This data describes a binding interaction between two proteins.

Sequence of chain B:
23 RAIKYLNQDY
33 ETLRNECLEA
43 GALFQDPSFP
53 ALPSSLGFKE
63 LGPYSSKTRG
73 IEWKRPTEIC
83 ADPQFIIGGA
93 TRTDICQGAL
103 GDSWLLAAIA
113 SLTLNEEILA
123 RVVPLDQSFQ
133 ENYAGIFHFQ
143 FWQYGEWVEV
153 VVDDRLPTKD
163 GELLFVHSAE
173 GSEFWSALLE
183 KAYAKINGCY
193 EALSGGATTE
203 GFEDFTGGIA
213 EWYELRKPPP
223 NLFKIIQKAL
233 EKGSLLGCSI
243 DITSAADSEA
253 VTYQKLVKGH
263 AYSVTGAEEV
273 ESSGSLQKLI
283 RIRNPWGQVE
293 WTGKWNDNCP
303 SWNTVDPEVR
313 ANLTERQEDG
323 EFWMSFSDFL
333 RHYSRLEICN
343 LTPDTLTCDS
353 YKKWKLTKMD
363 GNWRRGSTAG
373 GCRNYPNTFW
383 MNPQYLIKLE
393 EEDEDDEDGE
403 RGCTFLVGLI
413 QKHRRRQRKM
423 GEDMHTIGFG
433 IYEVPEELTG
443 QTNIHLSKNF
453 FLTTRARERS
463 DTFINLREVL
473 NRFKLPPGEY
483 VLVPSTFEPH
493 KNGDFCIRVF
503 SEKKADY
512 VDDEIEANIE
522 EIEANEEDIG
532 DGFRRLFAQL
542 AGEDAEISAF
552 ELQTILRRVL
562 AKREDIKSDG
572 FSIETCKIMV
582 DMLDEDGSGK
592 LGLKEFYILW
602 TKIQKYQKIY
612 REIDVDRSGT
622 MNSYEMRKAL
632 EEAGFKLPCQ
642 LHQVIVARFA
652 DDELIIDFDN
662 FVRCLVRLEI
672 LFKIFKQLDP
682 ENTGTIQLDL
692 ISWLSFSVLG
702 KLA

Residue-level contacts at the interface:
Residue G197 in chain B interacts with residue L43 in chain A (closest heavy-atom distance 3.2 Å).
Residue T464 in chain B interacts with residue E38 in chain A (closest heavy-atom distance 2.9 Å).
Residue A252 in chain B is in contact with residue D48 in chain A (closest heavy-atom distance 3.4 Å).
Residue E62 in chain B interacts with residue D47 in chain A (closest heavy-atom distance 3.5 Å).
Residue G100 in chain B contacts residue P51 in chain A (closest heavy-atom distance 3.4 Å).
Residue K69 in chain B contacts residue D59 in chain A (closest heavy-atom distance 3.4 Å).
Residue K563 in chain B contacts residue D8 in chain A (closest heavy-atom distance 3.3 Å).
Residue T245 in chain B contacts residue E41 in chain A (closest heavy-atom distance 2.9 Å).
Residue R457 in chain B contacts residue E33 in chain A (closest heavy-atom distance 3.3 Å).
Residue R564 in chain B contacts residue S11 in chain A (closest heavy-atom distance 3.3 Å).
Residue Q608 in chain B interacts with residue L14 in chain A (closest heavy-atom distance 2.9 Å).
Residue A458 in chain B is in contact with residue E33 in chain A (closest heavy-atom distance 3.0 Å).
Residue Q540 in chain B interacts with residue E2 in chain A (closest heavy-atom distance 3.4 Å).
Residue R461 in chain B is in contact with residue I35 in chain A (closest heavy-atom distance 3.4 Å).
Residue R618 in chain B is in contact with residue R17 in chain A (closest heavy-atom distance 3.4 Å).
Residue K161 in chain B interacts with residue L58 in chain A (closest heavy-atom distance 3.0 Å).
Residue I244 in chain B is in contact with residue E41 in chain A (closest heavy-atom distance 2.7 Å).
Residue N376 in chain B interacts with residue K34 in chain A (closest heavy-atom distance 3.2 Å).
Residue A101 in chain B contacts residue Y54 in chain A (closest heavy-atom distance 3.4 Å).
Residue L166 in chain B contacts residue Y54 in chain A (closest heavy-atom distance 3.4 Å).
Residue N467 in chain B interacts with residue S40 in chain A (closest heavy-atom distance 2.7 Å).
Residue R559 in chain B interacts with residue L7 in chain A (closest heavy-atom distance 3.4 Å).
Residue G103 in chain B contacts residue G44 in chain A (closest heavy-atom distance 3.3 Å).
Residue H169 in chain B interacts with residue Y54 in chain A (closest heavy-atom distance 2.9 Å).
Residue L454 in chain B is in contact with residue K30 in chain A (closest heavy-atom distance 2.8 Å).
Residue H262 in chain B contacts residue T49 in chain A (closest heavy-atom distance 3.5 Å).
Residue R612 in chain B is in contact with residue G15 in chain A (closest heavy-atom distance 3.3 Å).
Residue F465 in chain B contacts residue E38 in chain A (closest heavy-atom distance 2.8 Å).
Residue S250 in chain B contacts residue R46 in chain A (closest heavy-atom distance 3.3 Å).
Residue K260 in chain B interacts with residue T49 in chain A (closest heavy-atom distance 3.4 Å).
Residue W288 in chain B is in contact with residue T49 in chain A (closest heavy-atom distance 2.7 Å).
Residue S68 in chain B contacts residue N60 in chain A (closest heavy-atom distance 3.4 Å).
Residue I466 in chain B interacts with residue E38 in chain A (closest heavy-atom distance 3.3 Å).
Residue G100 in chain B interacts with residue I50 in chain A (closest heavy-atom distance 3.3 Å).
Residue R559 in chain B is in contact with residue D4 in chain A (closest heavy-atom distance 3.4 Å).
Residue N376 in chain B contacts residue I35 in chain A (closest heavy-atom distance 2.6 Å).
Residue N467 in chain B interacts with residue H39 in chain A (closest heavy-atom distance 3.4 Å).
Residue G198 in chain B contacts residue L43 in chain A (closest heavy-atom distance 2.9 Å).
Residue K69 in chain B is in contact with residue L58 in chain A (closest heavy-atom distance 3.3 Å).
Residue Q605 in chain B interacts with residue S13 in chain A (closest heavy-atom distance 3.0 Å).
Residue N467 in chain B interacts with residue K42 in chain A (closest heavy-atom distance 2.8 Å).
Residue R375 in chain B contacts residue D29 in chain A (closest heavy-atom distance 2.8 Å).
Residue R618 in chain B contacts residue Q18 in chain A (closest heavy-atom distance 3.3 Å).
Residue D615 in chain B interacts with residue R17 in chain A (closest heavy-atom distance 2.5 Å).
Residue W601 in chain B is in contact with residue S13 in chain A (closest heavy-atom distance 3.1 Å).
Residue D249 in chain B interacts with residue R46 in chain A (closest heavy-atom distance 2.7 Å).
Residue R375 in chain B interacts with residue V31 in chain A (closest heavy-atom distance 3.4 Å).
Residue K161 in chain B is in contact with residue L57 in chain A (closest heavy-atom distance 3.2 Å).
Residue R564 in chain B is in contact with residue G15 in chain A (closest heavy-atom distance 2.4 Å).
Residue G261 in chain B interacts with residue G44 in chain A (closest heavy-atom distance 2.9 Å).
Residue L454 in chain B is in contact with residue V31 in chain A (closest heavy-atom distance 3.2 Å).
Residue R461 in chain B contacts residue E33 in chain A (closest heavy-atom distance 2.9 Å).
Residue R612 in chain B is in contact with residue L14 in chain A (closest heavy-atom distance 3.2 Å).
Residue F465 in chain B interacts with residue A37 in chain A (closest heavy-atom distance 3.5 Å).
Residue W601 in chain B is in contact with residue L10 in chain A (closest heavy-atom distance 3.4 Å).
Residue D566 in chain B interacts with residue R17 in chain A (closest heavy-atom distance 3.1 Å).
Residue W106 in chain B interacts with residue L43 in chain A (closest heavy-atom distance 3.4 Å).
Residue Q540 in chain B is in contact with residue L3 in chain A (closest heavy-atom distance 3.4 Å).
Residue L165 in chain B interacts with residue Y54 in chain A (closest heavy-atom distance 3.4 Å).
Residue S250 in chain B is in contact with residue D48 in chain A (closest heavy-atom distance 3.3 Å).

Sequence of chain A:
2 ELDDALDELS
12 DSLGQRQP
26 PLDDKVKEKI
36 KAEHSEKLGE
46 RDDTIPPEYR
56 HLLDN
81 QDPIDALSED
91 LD